Interface contacts:
Residue E245 in the first protein interacts with residue E245 in the second protein (closest heavy-atom distance 2.5 Å).

This data describes a binding interaction between two proteins.

Sequence of the second protein:
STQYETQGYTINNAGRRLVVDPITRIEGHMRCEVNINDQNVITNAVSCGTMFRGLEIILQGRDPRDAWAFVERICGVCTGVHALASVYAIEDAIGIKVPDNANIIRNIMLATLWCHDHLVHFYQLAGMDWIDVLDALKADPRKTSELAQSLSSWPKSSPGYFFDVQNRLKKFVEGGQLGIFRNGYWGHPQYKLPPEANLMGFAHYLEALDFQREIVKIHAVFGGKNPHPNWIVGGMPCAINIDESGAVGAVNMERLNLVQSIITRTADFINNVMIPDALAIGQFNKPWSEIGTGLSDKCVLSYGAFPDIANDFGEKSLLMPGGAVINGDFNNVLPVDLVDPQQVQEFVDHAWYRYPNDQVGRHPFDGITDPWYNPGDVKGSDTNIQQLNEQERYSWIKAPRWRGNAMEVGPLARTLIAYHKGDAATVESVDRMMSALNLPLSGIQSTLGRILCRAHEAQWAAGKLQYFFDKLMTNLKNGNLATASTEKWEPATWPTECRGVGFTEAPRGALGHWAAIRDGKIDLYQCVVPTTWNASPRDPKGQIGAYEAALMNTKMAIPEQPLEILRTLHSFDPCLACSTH

Sequence of the first protein:
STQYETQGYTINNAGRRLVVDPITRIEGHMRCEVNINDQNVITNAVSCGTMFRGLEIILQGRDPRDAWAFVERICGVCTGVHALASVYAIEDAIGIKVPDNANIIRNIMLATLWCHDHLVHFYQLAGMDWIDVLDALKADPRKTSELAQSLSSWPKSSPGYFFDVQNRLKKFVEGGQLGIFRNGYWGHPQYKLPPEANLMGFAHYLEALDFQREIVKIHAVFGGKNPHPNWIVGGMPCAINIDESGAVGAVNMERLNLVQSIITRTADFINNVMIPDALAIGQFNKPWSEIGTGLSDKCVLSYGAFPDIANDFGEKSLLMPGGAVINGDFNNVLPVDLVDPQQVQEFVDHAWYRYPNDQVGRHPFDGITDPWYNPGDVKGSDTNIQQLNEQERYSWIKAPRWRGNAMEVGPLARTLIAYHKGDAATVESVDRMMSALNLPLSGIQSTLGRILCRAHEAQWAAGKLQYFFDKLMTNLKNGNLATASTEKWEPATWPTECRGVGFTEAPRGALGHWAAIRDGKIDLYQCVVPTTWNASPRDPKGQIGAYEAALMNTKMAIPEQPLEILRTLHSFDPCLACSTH